The following describes two proteins that form a bound complex.

Sequence of chain A:
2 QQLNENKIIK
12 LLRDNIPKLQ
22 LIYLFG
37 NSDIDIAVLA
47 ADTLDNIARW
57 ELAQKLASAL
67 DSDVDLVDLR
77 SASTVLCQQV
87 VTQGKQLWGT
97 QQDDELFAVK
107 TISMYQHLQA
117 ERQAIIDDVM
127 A

Sequence of chain B:
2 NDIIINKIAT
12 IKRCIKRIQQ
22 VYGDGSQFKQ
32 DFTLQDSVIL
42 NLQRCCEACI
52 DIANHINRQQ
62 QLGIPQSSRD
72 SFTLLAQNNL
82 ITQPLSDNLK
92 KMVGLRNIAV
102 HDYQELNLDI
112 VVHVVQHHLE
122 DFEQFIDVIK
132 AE

Interface contacts:
Residue D3 in chain B interacts with residue Q85 in chain A (closest heavy-atom distance 4.8 Å).
Residue K131 in chain B interacts with residue A127 in chain A (closest heavy-atom distance 3.6 Å).
Residue K131 in chain B contacts residue V125 in chain A (closest heavy-atom distance 3.1 Å).
Residue D3 in chain B interacts with residue V81 in chain A (closest heavy-atom distance 3.4 Å).
Residue I6 in chain B is in contact with residue M126 in chain A (closest heavy-atom distance 4.3 Å).
Residue I6 in chain B is in contact with residue I122 in chain A (closest heavy-atom distance 3.7 Å).
Residue D3 in chain B contacts residue R118 in chain A (closest heavy-atom distance 2.7 Å).
Residue N7 in chain B interacts with residue V81 in chain A (closest heavy-atom distance 4.2 Å).
Residue D3 in chain B interacts with residue Q115 in chain A (closest heavy-atom distance 3.8 Å).
Residue D3 in chain B interacts with residue Y111 in chain A (closest heavy-atom distance 2.5 Å).
Residue K131 in chain B is in contact with residue M126 in chain A (closest heavy-atom distance 3.4 Å).
Residue I6 in chain B contacts residue V125 in chain A (closest heavy-atom distance 4.8 Å).
Residue I9 in chain B is in contact with residue M126 in chain A (closest heavy-atom distance 3.9 Å).
Residue I4 in chain B contacts residue Q85 in chain A (closest heavy-atom distance 3.5 Å).
Residue K13 in chain B interacts with residue V125 in chain A (closest heavy-atom distance 4.4 Å).